Sequence of protein 1:
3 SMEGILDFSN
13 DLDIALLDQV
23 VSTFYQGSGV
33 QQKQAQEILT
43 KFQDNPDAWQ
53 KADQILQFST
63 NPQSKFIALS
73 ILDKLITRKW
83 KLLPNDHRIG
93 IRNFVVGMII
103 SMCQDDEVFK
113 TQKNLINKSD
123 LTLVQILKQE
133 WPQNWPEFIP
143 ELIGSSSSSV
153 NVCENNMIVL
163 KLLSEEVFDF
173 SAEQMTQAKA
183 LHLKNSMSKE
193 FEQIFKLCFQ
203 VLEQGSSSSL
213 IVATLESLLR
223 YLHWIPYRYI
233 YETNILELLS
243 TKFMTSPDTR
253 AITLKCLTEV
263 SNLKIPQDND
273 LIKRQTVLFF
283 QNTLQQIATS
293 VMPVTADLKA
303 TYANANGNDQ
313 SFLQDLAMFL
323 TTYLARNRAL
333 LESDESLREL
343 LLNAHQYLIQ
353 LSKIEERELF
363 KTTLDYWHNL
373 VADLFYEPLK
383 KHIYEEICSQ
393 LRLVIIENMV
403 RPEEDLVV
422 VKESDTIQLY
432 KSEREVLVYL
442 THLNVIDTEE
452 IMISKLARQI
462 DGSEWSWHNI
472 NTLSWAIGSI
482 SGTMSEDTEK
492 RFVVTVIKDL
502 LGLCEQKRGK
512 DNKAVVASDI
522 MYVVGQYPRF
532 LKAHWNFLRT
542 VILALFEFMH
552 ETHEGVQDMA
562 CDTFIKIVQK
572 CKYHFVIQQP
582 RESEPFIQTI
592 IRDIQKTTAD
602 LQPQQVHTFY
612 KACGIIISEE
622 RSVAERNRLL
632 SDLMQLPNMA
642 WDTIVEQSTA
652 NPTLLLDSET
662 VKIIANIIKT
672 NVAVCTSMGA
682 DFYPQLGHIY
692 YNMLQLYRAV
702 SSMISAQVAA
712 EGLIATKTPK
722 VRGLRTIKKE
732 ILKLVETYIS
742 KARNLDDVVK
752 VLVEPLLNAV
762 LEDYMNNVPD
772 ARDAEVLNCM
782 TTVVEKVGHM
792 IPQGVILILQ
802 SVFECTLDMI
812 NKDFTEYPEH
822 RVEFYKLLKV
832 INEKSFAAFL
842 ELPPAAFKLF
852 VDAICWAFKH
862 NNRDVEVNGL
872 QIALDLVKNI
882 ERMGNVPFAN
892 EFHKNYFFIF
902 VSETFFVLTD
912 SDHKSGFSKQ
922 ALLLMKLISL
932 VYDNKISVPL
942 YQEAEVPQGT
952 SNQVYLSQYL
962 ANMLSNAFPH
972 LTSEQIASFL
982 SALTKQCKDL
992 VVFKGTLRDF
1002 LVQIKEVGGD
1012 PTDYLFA

Sequence of protein 2:
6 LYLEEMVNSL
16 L

This data describes a binding interaction between two proteins.

Contacts between the two chains:
Residue A518 in protein 1 contacts residue L8 in protein 2 (closest heavy-atom distance 4.8 Å).
Residue M522 in protein 1 interacts with residue L8 in protein 2 (closest heavy-atom distance 4.2 Å).
Residue V495 in protein 1 is in contact with residue L15 in protein 2 (closest heavy-atom distance 3.8 Å).
Residue K499 in protein 1 interacts with residue L15 in protein 2 (closest heavy-atom distance 3.7 Å).
Residue T541 in protein 1 contacts residue M11 in protein 2 (closest heavy-atom distance 3.9 Å).
Residue F531 in protein 1 is in contact with residue L15 in protein 2 (closest heavy-atom distance 4.2 Å).
Residue V542 in protein 1 contacts residue M11 in protein 2 (closest heavy-atom distance 3.8 Å).
Residue I498 in protein 1 contacts residue L15 in protein 2 (closest heavy-atom distance 3.6 Å).
Residue L502 in protein 1 contacts residue M11 in protein 2 (closest heavy-atom distance 4.5 Å).
Residue A545 in protein 1 contacts residue Y7 in protein 2 (closest heavy-atom distance 4.5 Å).
Residue F538 in protein 1 is in contact with residue L15 in protein 2 (closest heavy-atom distance 4.0 Å).
Residue I521 in protein 1 is in contact with residue M11 in protein 2 (closest heavy-atom distance 4.8 Å).
Residue A545 in protein 1 interacts with residue M11 in protein 2 (closest heavy-atom distance 4.3 Å).
Residue N537 in protein 1 is in contact with residue S14 in protein 2 (closest heavy-atom distance 3.0 Å).
Residue E548 in protein 1 contacts residue L6 in protein 2 (closest heavy-atom distance 4.2 Å).
Residue L502 in protein 1 contacts residue L15 in protein 2 (closest heavy-atom distance 4.5 Å).
Residue F538 in protein 1 interacts with residue M11 in protein 2 (closest heavy-atom distance 4.7 Å).
Residue A545 in protein 1 is in contact with residue L8 in protein 2 (closest heavy-atom distance 4.4 Å).
Residue F549 in protein 1 contacts residue L8 in protein 2 (closest heavy-atom distance 3.9 Å).
Residue L502 in protein 1 contacts residue L8 in protein 2 (closest heavy-atom distance 4.2 Å).
Residue T541 in protein 1 contacts residue Y7 in protein 2 (closest heavy-atom distance 5.0 Å).
Residue M522 in protein 1 is in contact with residue M11 in protein 2 (closest heavy-atom distance 3.7 Å).
Residue N537 in protein 1 is in contact with residue E10 in protein 2 (closest heavy-atom distance 4.7 Å).
Residue A545 in protein 1 contacts residue L6 in protein 2 (closest heavy-atom distance 4.5 Å).
Residue L502 in protein 1 contacts residue V12 in protein 2 (closest heavy-atom distance 3.9 Å).
Residue C505 in protein 1 contacts residue L8 in protein 2 (closest heavy-atom distance 4.2 Å).
Residue T541 in protein 1 is in contact with residue E10 in protein 2 (closest heavy-atom distance 3.6 Å).
Residue F538 in protein 1 contacts residue S14 in protein 2 (closest heavy-atom distance 3.4 Å).
Residue I521 in protein 1 is in contact with residue L8 in protein 2 (closest heavy-atom distance 4.7 Å).
Residue F549 in protein 1 interacts with residue L6 in protein 2 (closest heavy-atom distance 3.4 Å).
Residue T541 in protein 1 is in contact with residue S14 in protein 2 (closest heavy-atom distance 3.6 Å).
Residue E548 in protein 1 interacts with residue Y7 in protein 2 (closest heavy-atom distance 3.6 Å).
Residue K499 in protein 1 is in contact with residue L16 in protein 2 (closest heavy-atom distance 3.8 Å).